Residue-level contacts at the interface:
Residue Q39 in protein 2 is in contact with residue R10 in protein 1 (closest heavy-atom distance 2.8 Å).
Residue T21 in protein 2 contacts residue I7 in protein 1 (closest heavy-atom distance 3.9 Å).
Residue R22 in protein 2 contacts residue V6 in protein 1 (closest heavy-atom distance 3.7 Å).
Residue E43 in protein 2 interacts with residue L13 in protein 1 (closest heavy-atom distance 3.0 Å).
Residue R73 in protein 2 interacts with residue G3 in protein 1 (closest heavy-atom distance 3.2 Å).
Residue Q45 in protein 2 contacts residue I7 in protein 1 (closest heavy-atom distance 3.6 Å).
Residue T74 in protein 2 is in contact with residue S4 in protein 1 (closest heavy-atom distance 2.7 Å).
Residue Q45 in protein 2 is in contact with residue G9 in protein 1 (closest heavy-atom distance 3.6 Å).
Residue T21 in protein 2 interacts with residue R10 in protein 1 (closest heavy-atom distance 3.8 Å).
Residue V47 in protein 2 interacts with residue V6 in protein 1 (closest heavy-atom distance 3.3 Å).
Residue R120 in protein 2 contacts residue I11 in protein 1 (closest heavy-atom distance 3.5 Å).
Residue S31 in protein 2 is in contact with residue S4 in protein 1 (closest heavy-atom distance 3.0 Å).
Residue Y17 in protein 2 is in contact with residue V12 in protein 1 (closest heavy-atom distance 2.8 Å).
Residue E43 in protein 2 is in contact with residue I11 in protein 1 (closest heavy-atom distance 3.7 Å).
Residue T21 in protein 2 is in contact with residue G9 in protein 1 (closest heavy-atom distance 3.2 Å).
Residue I46 in protein 2 interacts with residue V8 in protein 1 (closest heavy-atom distance 2.8 Å).
Residue A76 in protein 2 interacts with residue S4 in protein 1 (closest heavy-atom distance 3.6 Å).
Residue C27 in protein 2 contacts residue V8 in protein 1 (closest heavy-atom distance 3.4 Å).
Residue S48 in protein 2 is in contact with residue V5 in protein 1 (closest heavy-atom distance 3.5 Å).
Residue A76 in protein 2 contacts residue V5 in protein 1 (closest heavy-atom distance 3.0 Å).
Residue I46 in protein 2 contacts residue R10 in protein 1 (closest heavy-atom distance 3.7 Å).
Residue R103 in protein 2 contacts residue S14 in protein 1 (closest heavy-atom distance 3.7 Å).
Residue T15 in protein 2 contacts residue G15 in protein 1 (closest heavy-atom distance 3.4 Å).
Residue R73 in protein 2 interacts with residue K2 in protein 1 (closest heavy-atom distance 3.5 Å).
Residue V47 in protein 2 interacts with residue V5 in protein 1 (closest heavy-atom distance 3.4 Å).
Residue A12 in protein 2 is in contact with residue K16 in protein 1 (closest heavy-atom distance 3.1 Å).
Residue W96 in protein 2 is in contact with residue V5 in protein 1 (closest heavy-atom distance 3.8 Å).
Residue E41 in protein 2 interacts with residue R10 in protein 1 (closest heavy-atom distance 3.6 Å).
Residue I46 in protein 2 is in contact with residue I7 in protein 1 (closest heavy-atom distance 3.4 Å).
Residue T30 in protein 2 interacts with residue V6 in protein 1 (closest heavy-atom distance 3.9 Å).
Residue R73 in protein 2 interacts with residue V5 in protein 1 (closest heavy-atom distance 3.9 Å).
Residue T74 in protein 2 is in contact with residue V5 in protein 1 (closest heavy-atom distance 2.8 Å).
Residue P13 in protein 2 is in contact with residue K16 in protein 1 (closest heavy-atom distance 3.8 Å).
Residue V44 in protein 2 interacts with residue R10 in protein 1 (closest heavy-atom distance 3.4 Å).
Residue S31 in protein 2 interacts with residue V6 in protein 1 (closest heavy-atom distance 3.5 Å).
Residue Y17 in protein 2 interacts with residue I11 in protein 1 (closest heavy-atom distance 3.1 Å).
Residue R22 in protein 2 interacts with residue V8 in protein 1 (closest heavy-atom distance 3.3 Å).
Residue A18 in protein 2 interacts with residue R10 in protein 1 (closest heavy-atom distance 3.2 Å).
Residue Q19 in protein 2 is in contact with residue G9 in protein 1 (closest heavy-atom distance 3.1 Å).
Residue S48 in protein 2 is in contact with residue V8 in protein 1 (closest heavy-atom distance 3.8 Å).
Residue T15 in protein 2 is in contact with residue L13 in protein 1 (closest heavy-atom distance 3.6 Å).
Residue T119 in protein 2 interacts with residue I11 in protein 1 (closest heavy-atom distance 3.4 Å).
Residue V118 in protein 2 contacts residue I11 in protein 1 (closest heavy-atom distance 3.9 Å).
Residue I46 in protein 2 is in contact with residue G9 in protein 1 (closest heavy-atom distance 2.9 Å).
Residue I75 in protein 2 contacts residue V5 in protein 1 (closest heavy-atom distance 3.5 Å).
Residue A16 in protein 2 is in contact with residue V12 in protein 1 (closest heavy-atom distance 3.1 Å).
Residue R22 in protein 2 contacts residue I7 in protein 1 (closest heavy-atom distance 3.3 Å).
Residue T21 in protein 2 is in contact with residue V8 in protein 1 (closest heavy-atom distance 2.9 Å).
Residue E43 in protein 2 is in contact with residue S14 in protein 1 (closest heavy-atom distance 3.0 Å).
Residue Y17 in protein 2 is in contact with residue R10 in protein 1 (closest heavy-atom distance 3.8 Å).
Residue E43 in protein 2 contacts residue V12 in protein 1 (closest heavy-atom distance 3.8 Å).
Residue P81 in protein 2 contacts residue S4 in protein 1 (closest heavy-atom distance 3.8 Å).
Residue V44 in protein 2 is in contact with residue I11 in protein 1 (closest heavy-atom distance 2.8 Å).
Residue A16 in protein 2 is in contact with residue L13 in protein 1 (closest heavy-atom distance 3.7 Å).
Residue C27 in protein 2 is in contact with residue V6 in protein 1 (closest heavy-atom distance 3.5 Å).
Residue S31 in protein 2 contacts residue G3 in protein 1 (closest heavy-atom distance 3.6 Å).
Residue Q19 in protein 2 interacts with residue R10 in protein 1 (closest heavy-atom distance 3.0 Å).
Residue G34 in protein 2 contacts residue S4 in protein 1 (closest heavy-atom distance 3.9 Å).
Residue Q20 in protein 2 interacts with residue V8 in protein 1 (closest heavy-atom distance 3.3 Å).
Residue S48 in protein 2 interacts with residue V6 in protein 1 (closest heavy-atom distance 2.8 Å).

Sequence of protein 1:
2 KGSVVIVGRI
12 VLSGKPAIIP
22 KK

These two protein chains interact to form a complex.

Sequence of protein 2:
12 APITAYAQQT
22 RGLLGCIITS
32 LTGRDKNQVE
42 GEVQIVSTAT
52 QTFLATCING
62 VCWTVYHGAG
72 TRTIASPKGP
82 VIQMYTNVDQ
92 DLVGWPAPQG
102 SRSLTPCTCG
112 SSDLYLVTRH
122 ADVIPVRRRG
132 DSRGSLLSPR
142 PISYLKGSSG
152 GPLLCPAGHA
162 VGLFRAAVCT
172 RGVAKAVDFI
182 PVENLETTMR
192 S